Sequence of protein 2:
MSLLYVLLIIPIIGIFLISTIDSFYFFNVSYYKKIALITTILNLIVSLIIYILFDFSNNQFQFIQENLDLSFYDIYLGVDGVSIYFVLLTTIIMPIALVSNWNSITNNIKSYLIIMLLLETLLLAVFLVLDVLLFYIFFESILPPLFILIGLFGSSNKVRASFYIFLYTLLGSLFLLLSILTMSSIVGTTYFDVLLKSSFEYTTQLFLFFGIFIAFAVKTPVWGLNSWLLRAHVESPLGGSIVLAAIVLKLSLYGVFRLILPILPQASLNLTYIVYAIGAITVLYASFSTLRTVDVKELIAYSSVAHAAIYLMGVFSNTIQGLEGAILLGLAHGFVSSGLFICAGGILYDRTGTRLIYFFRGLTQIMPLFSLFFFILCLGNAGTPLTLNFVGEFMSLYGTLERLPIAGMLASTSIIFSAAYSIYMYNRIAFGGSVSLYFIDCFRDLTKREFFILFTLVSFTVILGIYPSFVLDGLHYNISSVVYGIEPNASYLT

Sequence of protein 1:
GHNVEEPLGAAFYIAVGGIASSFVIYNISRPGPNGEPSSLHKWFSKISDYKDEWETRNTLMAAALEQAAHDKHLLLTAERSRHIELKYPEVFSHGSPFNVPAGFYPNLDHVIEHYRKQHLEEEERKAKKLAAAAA

Contacts between the two chains:
Residue V237 in protein 2 interacts with residue A105 in protein 1 (closest heavy-atom distance 4.4 Å).
Residue V237 in protein 2 contacts residue L108 in protein 1 (closest heavy-atom distance 4.2 Å).
Residue I107 in protein 2 is in contact with residue E96 in protein 1 (closest heavy-atom distance 4.8 Å).
Residue N110 in protein 2 is in contact with residue M104 in protein 1 (closest heavy-atom distance 3.2 Å).
Residue G231 in protein 2 interacts with residue K115 in protein 1 (closest heavy-atom distance 3.4 Å).
Residue Q108 in protein 2 is in contact with residue M104 in protein 1 (closest heavy-atom distance 4.5 Å).
Residue I107 in protein 2 contacts residue W97 in protein 1 (closest heavy-atom distance 3.6 Å).
Residue Y234 in protein 2 interacts with residue A105 in protein 1 (closest heavy-atom distance 4.2 Å).
Residue F104 in protein 2 interacts with residue N101 in protein 1 (closest heavy-atom distance 2.8 Å).
Residue Q103 in protein 2 is in contact with residue W97 in protein 1 (closest heavy-atom distance 4.4 Å).
Residue I95 in protein 2 interacts with residue S91 in protein 1 (closest heavy-atom distance 4.8 Å).
Residue G231 in protein 2 interacts with residue A111 in protein 1 (closest heavy-atom distance 4.5 Å).
Residue T232 in protein 2 is in contact with residue L108 in protein 1 (closest heavy-atom distance 3.9 Å).
Residue L113 in protein 2 interacts with residue A107 in protein 1 (closest heavy-atom distance 3.7 Å).
Residue G231 in protein 2 interacts with residue H116 in protein 1 (closest heavy-atom distance 4.0 Å).
Residue F106 in protein 2 interacts with residue Y93 in protein 1 (closest heavy-atom distance 4.5 Å).
Residue Q105 in protein 2 contacts residue W97 in protein 1 (closest heavy-atom distance 3.9 Å).
Residue E109 in protein 2 interacts with residue L103 in protein 1 (closest heavy-atom distance 3.4 Å).
Residue Q108 in protein 2 contacts residue R100 in protein 1 (closest heavy-atom distance 4.5 Å).
Residue L113 in protein 2 contacts residue M104 in protein 1 (closest heavy-atom distance 4.6 Å).
Residue V230 in protein 2 is in contact with residue A112 in protein 1 (closest heavy-atom distance 3.4 Å).
Residue V237 in protein 2 interacts with residue E109 in protein 1 (closest heavy-atom distance 3.1 Å).
Residue Q103 in protein 2 is in contact with residue T102 in protein 1 (closest heavy-atom distance 4.9 Å).
Residue L96 in protein 2 is in contact with residue I90 in protein 1 (closest heavy-atom distance 4.0 Å).
Residue Y234 in protein 2 is in contact with residue N101 in protein 1 (closest heavy-atom distance 4.2 Å).
Residue Q105 in protein 2 interacts with residue N101 in protein 1 (closest heavy-atom distance 4.9 Å).
Residue S228 in protein 2 contacts residue K115 in protein 1 (closest heavy-atom distance 4.5 Å).
Residue L111 in protein 2 contacts residue M104 in protein 1 (closest heavy-atom distance 3.8 Å).
Residue L113 in protein 2 is in contact with residue A111 in protein 1 (closest heavy-atom distance 4.0 Å).
Residue V230 in protein 2 interacts with residue H116 in protein 1 (closest heavy-atom distance 4.1 Å).
Residue S227 in protein 2 interacts with residue K115 in protein 1 (closest heavy-atom distance 3.1 Å).
Residue G231 in protein 2 is in contact with residue A112 in protein 1 (closest heavy-atom distance 4.0 Å).
Residue S228 in protein 2 contacts residue H116 in protein 1 (closest heavy-atom distance 3.0 Å).
Residue Y234 in protein 2 is in contact with residue L108 in protein 1 (closest heavy-atom distance 3.5 Å).
Residue T232 in protein 2 is in contact with residue A112 in protein 1 (closest heavy-atom distance 4.1 Å).
Residue F106 in protein 2 interacts with residue W97 in protein 1 (closest heavy-atom distance 3.3 Å).
Residue I107 in protein 2 contacts residue N101 in protein 1 (closest heavy-atom distance 3.4 Å).
Residue Y119 in protein 2 contacts residue L108 in protein 1 (closest heavy-atom distance 3.7 Å).
Residue T232 in protein 2 contacts residue K115 in protein 1 (closest heavy-atom distance 4.6 Å).
Residue Y119 in protein 2 is in contact with residue M104 in protein 1 (closest heavy-atom distance 3.3 Å).
Residue N101 in protein 2 interacts with residue W97 in protein 1 (closest heavy-atom distance 3.9 Å).
Residue Q103 in protein 2 contacts residue E98 in protein 1 (closest heavy-atom distance 4.0 Å).
Residue K240 in protein 2 contacts residue E109 in protein 1 (closest heavy-atom distance 3.0 Å).
Residue S227 in protein 2 contacts residue H116 in protein 1 (closest heavy-atom distance 5.0 Å).
Residue F104 in protein 2 is in contact with residue W97 in protein 1 (closest heavy-atom distance 3.6 Å).
Residue D236 in protein 2 is in contact with residue E109 in protein 1 (closest heavy-atom distance 4.5 Å).
Residue I229 in protein 2 contacts residue H116 in protein 1 (closest heavy-atom distance 3.2 Å).
Residue D236 in protein 2 is in contact with residue A105 in protein 1 (closest heavy-atom distance 4.4 Å).
Residue Y234 in protein 2 contacts residue M104 in protein 1 (closest heavy-atom distance 3.6 Å).
Residue L113 in protein 2 interacts with residue L108 in protein 1 (closest heavy-atom distance 3.9 Å).
Residue D236 in protein 2 contacts residue N101 in protein 1 (closest heavy-atom distance 4.5 Å).
Residue E109 in protein 2 interacts with residue R100 in protein 1 (closest heavy-atom distance 4.4 Å).
Residue L96 in protein 2 interacts with residue Y93 in protein 1 (closest heavy-atom distance 4.2 Å).
Residue I95 in protein 2 interacts with residue F87 in protein 1 (closest heavy-atom distance 4.0 Å).
Residue I107 in protein 2 interacts with residue R100 in protein 1 (closest heavy-atom distance 3.5 Å).
Residue L96 in protein 2 is in contact with residue S91 in protein 1 (closest heavy-atom distance 3.7 Å).
Residue Q103 in protein 2 is in contact with residue N101 in protein 1 (closest heavy-atom distance 3.0 Å).
Residue V237 in protein 2 interacts with residue A112 in protein 1 (closest heavy-atom distance 4.8 Å).
Residue E109 in protein 2 is in contact with residue M104 in protein 1 (closest heavy-atom distance 3.7 Å).

These two protein chains interact to form a complex.